Sequence of chain B:
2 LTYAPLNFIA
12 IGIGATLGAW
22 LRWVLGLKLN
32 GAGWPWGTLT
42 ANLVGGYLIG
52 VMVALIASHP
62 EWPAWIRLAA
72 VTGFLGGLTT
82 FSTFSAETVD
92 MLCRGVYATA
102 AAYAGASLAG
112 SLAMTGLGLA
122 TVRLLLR

Interface contacts:
Residue R68 in chain B is in contact with residue W75 in chain A (closest heavy-atom distance 3.5 Å).
Residue P61 in chain B is in contact with residue Y81 in chain A (closest heavy-atom distance 4.3 Å).
Residue V54 in chain B interacts with residue Y79 in chain A (closest heavy-atom distance 3.9 Å).
Residue R68 in chain B is in contact with residue E76 in chain A (closest heavy-atom distance 3.5 Å).
Residue M53 in chain B is in contact with residue Y79 in chain A (closest heavy-atom distance 4.7 Å).
Residue A58 in chain B contacts residue Y79 in chain A (closest heavy-atom distance 4.4 Å).
Residue P61 in chain B contacts residue W75 in chain A (closest heavy-atom distance 3.4 Å).
Residue V72 in chain B interacts with residue Y79 in chain A (closest heavy-atom distance 3.6 Å).
Residue I57 in chain B is in contact with residue W75 in chain A (closest heavy-atom distance 3.1 Å).
Residue R68 in chain B contacts residue Y79 in chain A (closest heavy-atom distance 3.5 Å).
Residue I50 in chain B interacts with residue M78 in chain A (closest heavy-atom distance 4.9 Å).
Residue V72 in chain B is in contact with residue M78 in chain A (closest heavy-atom distance 4.2 Å).
Residue A58 in chain B is in contact with residue H80 in chain A (closest heavy-atom distance 3.9 Å).
Residue V54 in chain B interacts with residue M78 in chain A (closest heavy-atom distance 4.2 Å).
Residue A58 in chain B contacts residue W75 in chain A (closest heavy-atom distance 4.4 Å).
Residue I57 in chain B interacts with residue Y79 in chain A (closest heavy-atom distance 3.7 Å).

This data describes a binding interaction between two proteins.

Sequence of chain A:
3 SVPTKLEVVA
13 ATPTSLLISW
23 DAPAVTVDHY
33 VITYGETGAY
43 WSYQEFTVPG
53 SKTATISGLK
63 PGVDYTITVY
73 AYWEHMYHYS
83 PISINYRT